Sequence of the first protein:
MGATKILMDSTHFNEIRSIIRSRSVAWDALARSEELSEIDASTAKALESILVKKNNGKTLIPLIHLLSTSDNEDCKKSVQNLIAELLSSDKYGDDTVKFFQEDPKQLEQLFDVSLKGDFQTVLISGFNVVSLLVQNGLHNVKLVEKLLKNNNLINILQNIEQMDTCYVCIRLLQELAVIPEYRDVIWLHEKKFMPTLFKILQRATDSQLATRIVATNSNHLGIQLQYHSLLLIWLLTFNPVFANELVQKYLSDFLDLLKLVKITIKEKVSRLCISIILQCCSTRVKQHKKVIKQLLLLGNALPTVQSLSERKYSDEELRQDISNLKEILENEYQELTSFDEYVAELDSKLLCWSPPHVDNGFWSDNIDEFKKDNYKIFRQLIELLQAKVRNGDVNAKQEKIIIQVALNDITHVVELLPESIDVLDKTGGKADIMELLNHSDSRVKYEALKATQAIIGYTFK

This data describes a binding interaction between two proteins.

Sequence of the second protein:
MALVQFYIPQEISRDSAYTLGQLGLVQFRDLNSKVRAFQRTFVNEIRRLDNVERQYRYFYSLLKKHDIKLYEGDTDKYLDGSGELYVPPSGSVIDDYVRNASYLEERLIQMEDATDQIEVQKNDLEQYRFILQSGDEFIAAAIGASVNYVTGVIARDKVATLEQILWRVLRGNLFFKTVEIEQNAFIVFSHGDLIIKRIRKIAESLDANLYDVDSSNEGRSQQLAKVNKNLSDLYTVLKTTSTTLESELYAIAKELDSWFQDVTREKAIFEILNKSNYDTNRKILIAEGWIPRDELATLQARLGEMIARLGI

Residue-level contacts at the interface:
Residue S324 in the first protein interacts with residue R112 in the second protein (closest heavy-atom distance 3.8 Å).
Residue R328 in the first protein is in contact with residue R61 in the second protein (closest heavy-atom distance 3.5 Å).
Residue K462 in the first protein contacts residue T294 in the second protein (closest heavy-atom distance 3.9 Å).
Residue K329 in the first protein contacts residue R60 in the second protein (closest heavy-atom distance 3.7 Å).
Residue R328 in the first protein contacts residue D108 in the second protein (closest heavy-atom distance 4.2 Å).
Residue E327 in the first protein is in contact with residue R67 in the second protein (closest heavy-atom distance 3.1 Å).
Residue R328 in the first protein is in contact with residue I107 in the second protein (closest heavy-atom distance 3.4 Å).
Residue Y463 in the first protein contacts residue R120 in the second protein (closest heavy-atom distance 3.6 Å).
Residue F477 in the first protein is in contact with residue Q134 in the second protein (closest heavy-atom distance 3.1 Å).
Residue S331 in the first protein is in contact with residue A50 in the second protein (closest heavy-atom distance 3.8 Å).
Residue T228 in the first protein contacts residue R343 in the second protein (closest heavy-atom distance 3.4 Å).
Residue F477 in the first protein interacts with residue D137 in the second protein (closest heavy-atom distance 3.8 Å).
Residue R229 in the first protein is in contact with residue M14 in the second protein (closest heavy-atom distance 4.1 Å).
Residue K329 in the first protein contacts residue R61 in the second protein (closest heavy-atom distance 3.0 Å).
Residue R229 in the first protein contacts residue W340 in the second protein (closest heavy-atom distance 3.2 Å).
Residue S331 in the first protein contacts residue F51 in the second protein (closest heavy-atom distance 3.7 Å).
Residue Q470 in the first protein contacts residue Q130 in the second protein (closest heavy-atom distance 3.4 Å).
Residue F477 in the first protein interacts with residue Y141 in the second protein (closest heavy-atom distance 4.1 Å).
Residue S331 in the first protein contacts residue F55 in the second protein (closest heavy-atom distance 3.4 Å).
Residue T469 in the first protein contacts residue V287 in the second protein (closest heavy-atom distance 3.9 Å).
Residue T228 in the first protein interacts with residue M14 in the second protein (closest heavy-atom distance 3.7 Å).
Residue T476 in the first protein interacts with residue N267 in the second protein (closest heavy-atom distance 3.3 Å).
Residue K478 in the first protein contacts residue S266 in the second protein (closest heavy-atom distance 3.9 Å).
Residue G474 in the first protein is in contact with residue Q134 in the second protein (closest heavy-atom distance 3.6 Å).
Residue K467 in the first protein interacts with residue Q123 in the second protein (closest heavy-atom distance 4.0 Å).
Residue A227 in the first protein contacts residue R343 in the second protein (closest heavy-atom distance 3.3 Å).
Residue P320 in the first protein interacts with residue R112 in the second protein (closest heavy-atom distance 3.7 Å).
Residue L466 in the first protein is in contact with residue V287 in the second protein (closest heavy-atom distance 3.6 Å).
Residue I282 in the first protein is in contact with residue F51 in the second protein (closest heavy-atom distance 3.5 Å).
Residue R336 in the first protein contacts residue N57 in the second protein (closest heavy-atom distance 3.4 Å).
Residue Y330 in the first protein interacts with residue R61 in the second protein (closest heavy-atom distance 3.7 Å).
Residue F477 in the first protein contacts residue L138 in the second protein (closest heavy-atom distance 4.0 Å).
Residue T476 in the first protein interacts with residue S266 in the second protein (closest heavy-atom distance 3.9 Å).
Residue E284 in the first protein interacts with residue F51 in the second protein (closest heavy-atom distance 3.7 Å).
Residue L466 in the first protein contacts residue T290 in the second protein (closest heavy-atom distance 3.8 Å).
Residue M451 in the first protein is in contact with residue D283 in the second protein (closest heavy-atom distance 3.5 Å).
Residue F477 in the first protein interacts with residue S265 in the second protein (closest heavy-atom distance 4.2 Å).
Residue A227 in the first protein contacts residue M14 in the second protein (closest heavy-atom distance 3.3 Å).
Residue S331 in the first protein contacts residue N57 in the second protein (closest heavy-atom distance 3.3 Å).
Residue K279 in the first protein contacts residue D108 in the second protein (closest heavy-atom distance 4.1 Å).
Residue K329 in the first protein is in contact with residue N57 in the second protein (closest heavy-atom distance 3.1 Å).
Residue K447 in the first protein contacts residue D283 in the second protein (closest heavy-atom distance 4.0 Å).
Residue Y330 in the first protein contacts residue N57 in the second protein (closest heavy-atom distance 3.4 Å).
Residue R336 in the first protein contacts residue F55 in the second protein (closest heavy-atom distance 3.6 Å).
Residue E327 in the first protein contacts residue N64 in the second protein (closest heavy-atom distance 3.8 Å).
Residue A227 in the first protein contacts residue A15 in the second protein (closest heavy-atom distance 3.2 Å).
Residue S324 in the first protein interacts with residue D108 in the second protein (closest heavy-atom distance 3.1 Å).
Residue I473 in the first protein is in contact with residue L284 in the second protein (closest heavy-atom distance 3.7 Å).
Residue Y463 in the first protein contacts residue M124 in the second protein (closest heavy-atom distance 3.9 Å).
Residue L466 in the first protein contacts residue T291 in the second protein (closest heavy-atom distance 3.6 Å).
Residue E327 in the first protein is in contact with residue R60 in the second protein (closest heavy-atom distance 3.6 Å).
Residue R328 in the first protein interacts with residue V106 in the second protein (closest heavy-atom distance 4.1 Å).
Residue T476 in the first protein contacts residue N280 in the second protein (closest heavy-atom distance 3.5 Å).
Residue I473 in the first protein interacts with residue D283 in the second protein (closest heavy-atom distance 4.1 Å).
Residue Q225 in the first protein interacts with residue R343 in the second protein (closest heavy-atom distance 3.9 Å).
Residue Q470 in the first protein interacts with residue I131 in the second protein (closest heavy-atom distance 4.0 Å).
Residue Y463 in the first protein is in contact with residue Q123 in the second protein (closest heavy-atom distance 3.3 Å).
Residue T321 in the first protein is in contact with residue R112 in the second protein (closest heavy-atom distance 4.1 Å).
Residue I473 in the first protein is in contact with residue Q134 in the second protein (closest heavy-atom distance 2.9 Å).
Residue K462 in the first protein interacts with residue T293 in the second protein (closest heavy-atom distance 4.0 Å).